Sequence of chain B:
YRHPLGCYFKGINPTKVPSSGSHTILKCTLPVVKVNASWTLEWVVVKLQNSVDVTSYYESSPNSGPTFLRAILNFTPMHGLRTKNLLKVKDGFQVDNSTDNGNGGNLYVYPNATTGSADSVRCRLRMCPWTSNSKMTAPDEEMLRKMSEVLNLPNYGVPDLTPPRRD

Sequence of chain A:
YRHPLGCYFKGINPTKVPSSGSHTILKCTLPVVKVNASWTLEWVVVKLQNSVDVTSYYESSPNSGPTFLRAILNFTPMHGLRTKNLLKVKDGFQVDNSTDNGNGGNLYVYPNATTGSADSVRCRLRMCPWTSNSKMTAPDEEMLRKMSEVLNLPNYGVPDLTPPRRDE

This data describes a binding interaction between two proteins.

Interface contacts:
Residue P22 in chain A is in contact with residue D185 in chain B (closest heavy-atom distance 4.1 Å).
Residue D178 in chain A contacts residue Y26 in chain B (closest heavy-atom distance 4.4 Å).
Residue D178 in chain A interacts with residue N173 in chain B (closest heavy-atom distance 3.1 Å).
Residue F27 in chain A interacts with residue T180 in chain B (closest heavy-atom distance 3.7 Å).
Residue L179 in chain A contacts residue A156 in chain B (closest heavy-atom distance 4.5 Å).
Residue G24 in chain A contacts residue P182 in chain B (closest heavy-atom distance 3.8 Å).
Residue P181 in chain A contacts residue P181 in chain B (closest heavy-atom distance 3.5 Å).
Residue K28 in chain A contacts residue D178 in chain B (closest heavy-atom distance 2.8 Å).
Residue R183 in chain A contacts residue P181 in chain B (closest heavy-atom distance 4.0 Å).
Residue D178 in chain A is in contact with residue K28 in chain B (closest heavy-atom distance 4.8 Å).
Residue P181 in chain A contacts residue R183 in chain B (closest heavy-atom distance 4.2 Å).
Residue C25 in chain A contacts residue L179 in chain B (closest heavy-atom distance 3.7 Å).
Residue P181 in chain A contacts residue T180 in chain B (closest heavy-atom distance 3.7 Å).
Residue T180 in chain A interacts with residue P181 in chain B (closest heavy-atom distance 3.8 Å).
Residue Y26 in chain A contacts residue D178 in chain B (closest heavy-atom distance 3.6 Å).
Residue L179 in chain A contacts residue P157 in chain B (closest heavy-atom distance 3.8 Å).
Residue V176 in chain A is in contact with residue P177 in chain B (closest heavy-atom distance 4.5 Å).
Residue P157 in chain A is in contact with residue L179 in chain B (closest heavy-atom distance 3.8 Å).
Residue G24 in chain A contacts residue L179 in chain B (closest heavy-atom distance 3.7 Å).
Residue G24 in chain A is in contact with residue P181 in chain B (closest heavy-atom distance 4.4 Å).
Residue L179 in chain A is in contact with residue L23 in chain B (closest heavy-atom distance 3.8 Å).
Residue P181 in chain A interacts with residue G24 in chain B (closest heavy-atom distance 4.3 Å).
Residue L23 in chain A is in contact with residue P181 in chain B (closest heavy-atom distance 4.9 Å).
Residue L179 in chain A contacts residue Y26 in chain B (closest heavy-atom distance 3.5 Å).
Residue P182 in chain A interacts with residue P22 in chain B (closest heavy-atom distance 3.6 Å).
Residue V176 in chain A interacts with residue T180 in chain B (closest heavy-atom distance 3.5 Å).
Residue P181 in chain A is in contact with residue L23 in chain B (closest heavy-atom distance 4.7 Å).
Residue P182 in chain A is in contact with residue P182 in chain B (closest heavy-atom distance 4.4 Å).
Residue L23 in chain A is in contact with residue L179 in chain B (closest heavy-atom distance 3.8 Å).
Residue V176 in chain A is in contact with residue D178 in chain B (closest heavy-atom distance 4.2 Å).
Residue C25 in chain A contacts residue T180 in chain B (closest heavy-atom distance 2.9 Å).
Residue T180 in chain A is in contact with residue F27 in chain B (closest heavy-atom distance 3.9 Å).
Residue P147 in chain A is in contact with residue L179 in chain B (closest heavy-atom distance 4.9 Å).
Residue C25 in chain A interacts with residue D178 in chain B (closest heavy-atom distance 3.6 Å).
Residue P177 in chain A interacts with residue V176 in chain B (closest heavy-atom distance 4.8 Å).
Residue D178 in chain A is in contact with residue V176 in chain B (closest heavy-atom distance 4.0 Å).
Residue T180 in chain A interacts with residue V176 in chain B (closest heavy-atom distance 3.6 Å).
Residue N173 in chain A interacts with residue D178 in chain B (closest heavy-atom distance 2.8 Å).
Residue T180 in chain A interacts with residue L179 in chain B (closest heavy-atom distance 4.6 Å).
Residue G24 in chain A contacts residue T180 in chain B (closest heavy-atom distance 3.3 Å).
Residue L179 in chain A interacts with residue G24 in chain B (closest heavy-atom distance 3.9 Å).
Residue T180 in chain A is in contact with residue C25 in chain B (closest heavy-atom distance 2.9 Å).
Residue R184 in chain A contacts residue P182 in chain B (closest heavy-atom distance 4.8 Å).
Residue P22 in chain A is in contact with residue P182 in chain B (closest heavy-atom distance 3.9 Å).
Residue E159 in chain A is in contact with residue L99 in chain B (closest heavy-atom distance 3.4 Å).
Residue L23 in chain A is in contact with residue P182 in chain B (closest heavy-atom distance 3.8 Å).
Residue T180 in chain A contacts residue G24 in chain B (closest heavy-atom distance 3.1 Å).
Residue P182 in chain A is in contact with residue L23 in chain B (closest heavy-atom distance 3.8 Å).
Residue P182 in chain A interacts with residue P181 in chain B (closest heavy-atom distance 4.3 Å).
Residue E186 in chain A is in contact with residue P22 in chain B (closest heavy-atom distance 3.5 Å).
Residue L169 in chain A is in contact with residue D178 in chain B (closest heavy-atom distance 3.4 Å).
Residue L179 in chain A interacts with residue C25 in chain B (closest heavy-atom distance 4.0 Å).
Residue A156 in chain A contacts residue L179 in chain B (closest heavy-atom distance 4.6 Å).
Residue Y26 in chain A is in contact with residue L179 in chain B (closest heavy-atom distance 3.5 Å).
Residue F27 in chain A interacts with residue D178 in chain B (closest heavy-atom distance 4.4 Å).
Residue P177 in chain A interacts with residue T180 in chain B (closest heavy-atom distance 4.7 Å).
Residue D178 in chain A interacts with residue C25 in chain B (closest heavy-atom distance 4.1 Å).
Residue T180 in chain A is in contact with residue P177 in chain B (closest heavy-atom distance 3.9 Å).
Residue P182 in chain A interacts with residue G24 in chain B (closest heavy-atom distance 3.7 Å).
Residue R184 in chain A is in contact with residue R184 in chain B (closest heavy-atom distance 4.1 Å).